The following describes two proteins that form a bound complex.

Contacts between the two chains:
Residue V313 in the first protein contacts residue V26 in the second protein (closest heavy-atom distance 3.9 Å).
Residue V356 in the first protein is in contact with residue I22 in the second protein (closest heavy-atom distance 4.8 Å).
Residue T398 in the first protein contacts residue G25 in the second protein (closest heavy-atom distance 3.3 Å).
Residue N314 in the first protein is in contact with residue V26 in the second protein (closest heavy-atom distance 3.9 Å).
Residue N314 in the first protein is in contact with residue A27 in the second protein (closest heavy-atom distance 3.3 Å).
Residue A358 in the first protein is in contact with residue I22 in the second protein (closest heavy-atom distance 3.7 Å).
Residue N359 in the first protein is in contact with residue I22 in the second protein (closest heavy-atom distance 3.2 Å).
Residue T398 in the first protein interacts with residue R24 in the second protein (closest heavy-atom distance 4.3 Å).
Residue V313 in the first protein interacts with residue G25 in the second protein (closest heavy-atom distance 3.8 Å).

Sequence of the second protein:
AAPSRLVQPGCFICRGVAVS

Sequence of the first protein:
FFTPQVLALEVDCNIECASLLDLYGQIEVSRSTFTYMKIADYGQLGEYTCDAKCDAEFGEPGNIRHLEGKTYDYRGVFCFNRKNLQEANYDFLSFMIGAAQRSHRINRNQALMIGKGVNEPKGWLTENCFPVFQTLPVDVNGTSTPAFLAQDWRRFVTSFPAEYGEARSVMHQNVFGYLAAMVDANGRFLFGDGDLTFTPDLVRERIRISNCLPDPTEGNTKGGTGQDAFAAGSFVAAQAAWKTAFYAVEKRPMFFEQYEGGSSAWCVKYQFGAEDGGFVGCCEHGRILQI